Sequence of the second protein:
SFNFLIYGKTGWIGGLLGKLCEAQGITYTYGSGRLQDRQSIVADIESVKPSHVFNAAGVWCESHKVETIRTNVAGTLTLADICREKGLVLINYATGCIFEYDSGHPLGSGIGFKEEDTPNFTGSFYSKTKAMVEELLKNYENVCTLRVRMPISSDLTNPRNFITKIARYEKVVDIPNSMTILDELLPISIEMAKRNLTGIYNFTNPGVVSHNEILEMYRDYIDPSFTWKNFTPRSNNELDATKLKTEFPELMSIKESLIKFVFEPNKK

Sequence of the first protein:
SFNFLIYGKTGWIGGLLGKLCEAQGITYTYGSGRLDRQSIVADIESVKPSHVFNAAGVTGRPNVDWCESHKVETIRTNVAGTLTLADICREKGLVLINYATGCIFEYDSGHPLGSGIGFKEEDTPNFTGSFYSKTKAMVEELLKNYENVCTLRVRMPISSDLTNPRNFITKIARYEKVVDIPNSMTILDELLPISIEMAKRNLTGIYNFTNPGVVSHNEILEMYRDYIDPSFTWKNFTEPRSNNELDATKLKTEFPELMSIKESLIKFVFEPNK

The following describes two proteins that form a bound complex.

Interface contacts:
Residue I87 in the first protein is in contact with residue N157 in the second protein (closest heavy-atom distance 3.8 Å).
Residue T96 in the first protein interacts with residue Q47 in the second protein (closest heavy-atom distance 4.6 Å).
Residue V84 in the first protein contacts residue Y158 in the second protein (closest heavy-atom distance 3.9 Å).
Residue Y158 in the first protein is in contact with residue V84 in the second protein (closest heavy-atom distance 3.7 Å).
Residue N157 in the first protein interacts with residue F143 in the second protein (closest heavy-atom distance 3.5 Å).
Residue L95 in the first protein is in contact with residue I87 in the second protein (closest heavy-atom distance 4.0 Å).
Residue I87 in the first protein interacts with residue L95 in the second protein (closest heavy-atom distance 3.9 Å).
Residue R102 in the first protein interacts with residue S81 in the second protein (closest heavy-atom distance 3.6 Å).
Residue I87 in the first protein is in contact with residue Y158 in the second protein (closest heavy-atom distance 3.0 Å).
Residue R49 in the first protein interacts with residue Q47 in the second protein (closest heavy-atom distance 3.1 Å).
Residue E80 in the first protein contacts residue R102 in the second protein (closest heavy-atom distance 4.0 Å).
Residue Y158 in the first protein interacts with residue R88 in the second protein (closest heavy-atom distance 4.8 Å).
Residue R88 in the first protein contacts residue D99 in the second protein (closest heavy-atom distance 3.6 Å).
Residue D48 in the first protein interacts with residue R49 in the second protein (closest heavy-atom distance 4.7 Å).
Residue M150 in the first protein is in contact with residue E153 in the second protein (closest heavy-atom distance 3.8 Å).
Residue N157 in the first protein is in contact with residue K83 in the second protein (closest heavy-atom distance 3.1 Å).
Residue L154 in the first protein interacts with residue T147 in the second protein (closest heavy-atom distance 4.2 Å).
Residue R49 in the first protein is in contact with residue D48 in the second protein (closest heavy-atom distance 4.0 Å).
Residue N157 in the first protein interacts with residue I87 in the second protein (closest heavy-atom distance 3.7 Å).
Residue D99 in the first protein contacts residue V84 in the second protein (closest heavy-atom distance 3.2 Å).
Residue N157 in the first protein is in contact with residue E80 in the second protein (closest heavy-atom distance 4.2 Å).
Residue L154 in the first protein interacts with residue I87 in the second protein (closest heavy-atom distance 4.1 Å).
Residue L154 in the first protein is in contact with residue F143 in the second protein (closest heavy-atom distance 5.0 Å).
Residue M150 in the first protein contacts residue M150 in the second protein (closest heavy-atom distance 3.9 Å).
Residue V91 in the first protein contacts residue L95 in the second protein (closest heavy-atom distance 3.6 Å).
Residue T96 in the first protein is in contact with residue A92 in the second protein (closest heavy-atom distance 4.1 Å).
Residue K83 in the first protein is in contact with residue N157 in the second protein (closest heavy-atom distance 3.2 Å).
Residue Y158 in the first protein is in contact with residue I87 in the second protein (closest heavy-atom distance 3.3 Å).
Residue T147 in the first protein contacts residue L154 in the second protein (closest heavy-atom distance 4.0 Å).
Residue F143 in the first protein contacts residue L154 in the second protein (closest heavy-atom distance 4.6 Å).
Residue E153 in the first protein is in contact with residue M150 in the second protein (closest heavy-atom distance 3.8 Å).
Residue N157 in the first protein interacts with residue V84 in the second protein (closest heavy-atom distance 3.7 Å).
Residue R49 in the first protein contacts residue R88 in the second protein (closest heavy-atom distance 3.4 Å).
Residue V84 in the first protein is in contact with residue R102 in the second protein (closest heavy-atom distance 4.1 Å).
Residue E80 in the first protein interacts with residue N157 in the second protein (closest heavy-atom distance 3.8 Å).
Residue A92 in the first protein is in contact with residue L95 in the second protein (closest heavy-atom distance 4.4 Å).
Residue V84 in the first protein is in contact with residue D99 in the second protein (closest heavy-atom distance 3.5 Å).
Residue L154 in the first protein interacts with residue M150 in the second protein (closest heavy-atom distance 3.7 Å).
Residue S81 in the first protein is in contact with residue R102 in the second protein (closest heavy-atom distance 3.6 Å).
Residue K146 in the first protein interacts with residue E153 in the second protein (closest heavy-atom distance 4.3 Å).
Residue E80 in the first protein is in contact with residue E159 in the second protein (closest heavy-atom distance 3.8 Å).
Residue L95 in the first protein interacts with residue A92 in the second protein (closest heavy-atom distance 4.7 Å).
Residue D99 in the first protein contacts residue R88 in the second protein (closest heavy-atom distance 3.0 Å).
Residue E159 in the first protein contacts residue E80 in the second protein (closest heavy-atom distance 3.2 Å).
Residue V84 in the first protein is in contact with residue N157 in the second protein (closest heavy-atom distance 3.5 Å).
Residue L154 in the first protein interacts with residue V91 in the second protein (closest heavy-atom distance 4.3 Å).
Residue A92 in the first protein interacts with residue A92 in the second protein (closest heavy-atom distance 4.0 Å).
Residue R88 in the first protein contacts residue Y158 in the second protein (closest heavy-atom distance 4.9 Å).
Residue F143 in the first protein interacts with residue N157 in the second protein (closest heavy-atom distance 3.5 Å).
Residue V91 in the first protein interacts with residue L154 in the second protein (closest heavy-atom distance 4.1 Å).
Residue V91 in the first protein interacts with residue V91 in the second protein (closest heavy-atom distance 4.5 Å).
Residue R102 in the first protein contacts residue V84 in the second protein (closest heavy-atom distance 3.8 Å).
Residue R102 in the first protein contacts residue E80 in the second protein (closest heavy-atom distance 2.5 Å).
Residue R88 in the first protein is in contact with residue R49 in the second protein (closest heavy-atom distance 3.7 Å).
Residue M150 in the first protein interacts with residue L154 in the second protein (closest heavy-atom distance 3.8 Å).
Residue E153 in the first protein is in contact with residue K146 in the second protein (closest heavy-atom distance 3.4 Å).
Residue A92 in the first protein contacts residue T96 in the second protein (closest heavy-atom distance 4.1 Å).
Residue L95 in the first protein is in contact with residue V91 in the second protein (closest heavy-atom distance 4.8 Å).
Residue I87 in the first protein interacts with residue L154 in the second protein (closest heavy-atom distance 3.8 Å).